Sequence of the second protein:
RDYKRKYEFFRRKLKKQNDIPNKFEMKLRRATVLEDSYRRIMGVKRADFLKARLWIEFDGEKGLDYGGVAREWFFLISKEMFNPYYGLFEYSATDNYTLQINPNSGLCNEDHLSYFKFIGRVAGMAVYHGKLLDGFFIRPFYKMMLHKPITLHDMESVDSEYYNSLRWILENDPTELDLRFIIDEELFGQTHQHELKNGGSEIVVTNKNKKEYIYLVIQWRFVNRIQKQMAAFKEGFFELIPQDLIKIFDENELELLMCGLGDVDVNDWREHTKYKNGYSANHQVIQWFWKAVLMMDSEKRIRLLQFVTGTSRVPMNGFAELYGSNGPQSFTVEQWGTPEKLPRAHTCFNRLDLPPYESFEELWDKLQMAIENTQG

The following describes two proteins that form a bound complex.

Sequence of the first protein:
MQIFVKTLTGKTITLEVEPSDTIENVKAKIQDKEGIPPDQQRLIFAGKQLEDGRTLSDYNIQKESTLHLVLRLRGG

Interface contacts:
Residue R44 in the second protein contacts residue G75 in the first protein (closest heavy-atom distance 4.7 Å).
Residue Y90 in the second protein is in contact with residue I36 in the first protein (closest heavy-atom distance 3.9 Å).
Residue Q195 in the second protein contacts residue G47 in the first protein (closest heavy-atom distance 3.6 Å).
Residue N107 in the second protein contacts residue L8 in the first protein (closest heavy-atom distance 4.8 Å).
Residue N114 in the second protein contacts residue L73 in the first protein (closest heavy-atom distance 2.7 Å).
Residue Y96 in the second protein interacts with residue T9 in the first protein (closest heavy-atom distance 4.4 Å).
Residue Y43 in the second protein is in contact with residue G76 in the first protein (closest heavy-atom distance 4.0 Å).
Residue E40 in the second protein is in contact with residue R72 in the first protein (closest heavy-atom distance 4.3 Å).
Residue Y43 in the second protein interacts with residue G75 in the first protein (closest heavy-atom distance 3.9 Å).
Residue P89 in the second protein is in contact with residue L8 in the first protein (closest heavy-atom distance 3.3 Å).
Residue E40 in the second protein interacts with residue G75 in the first protein (closest heavy-atom distance 4.5 Å).
Residue D116 in the second protein interacts with residue G76 in the first protein (closest heavy-atom distance 4.0 Å).
Residue Y90 in the second protein interacts with residue V70 in the first protein (closest heavy-atom distance 3.8 Å).
Residue R44 in the second protein interacts with residue R74 in the first protein (closest heavy-atom distance 4.0 Å).
Residue F193 in the second protein is in contact with residue V70 in the first protein (closest heavy-atom distance 4.0 Å).
Residue N88 in the second protein is in contact with residue T9 in the first protein (closest heavy-atom distance 4.8 Å).
Residue Y120 in the second protein interacts with residue R74 in the first protein (closest heavy-atom distance 3.5 Å).
Residue E40 in the second protein interacts with residue L73 in the first protein (closest heavy-atom distance 3.9 Å).
Residue D116 in the second protein is in contact with residue R74 in the first protein (closest heavy-atom distance 4.5 Å).
Residue N114 in the second protein interacts with residue R42 in the first protein (closest heavy-atom distance 3.2 Å).
Residue H117 in the second protein interacts with residue L73 in the first protein (closest heavy-atom distance 4.8 Å).
Residue F193 in the second protein interacts with residue G47 in the first protein (closest heavy-atom distance 3.4 Å).
Residue G194 in the second protein interacts with residue A46 in the first protein (closest heavy-atom distance 4.3 Å).
Residue C113 in the second protein is in contact with residue L71 in the first protein (closest heavy-atom distance 4.7 Å).
Residue F193 in the second protein is in contact with residue H68 in the first protein (closest heavy-atom distance 3.3 Å).
Residue Y90 in the second protein contacts residue L8 in the first protein (closest heavy-atom distance 4.1 Å).
Residue Y120 in the second protein contacts residue L73 in the first protein (closest heavy-atom distance 3.8 Å).
Residue D116 in the second protein contacts residue L73 in the first protein (closest heavy-atom distance 3.9 Å).
Residue Y91 in the second protein contacts residue L73 in the first protein (closest heavy-atom distance 3.4 Å).
Residue G92 in the second protein contacts residue L8 in the first protein (closest heavy-atom distance 3.6 Å).
Residue D116 in the second protein contacts residue G75 in the first protein (closest heavy-atom distance 3.7 Å).
Residue N114 in the second protein contacts residue L71 in the first protein (closest heavy-atom distance 3.1 Å).
Residue Y90 in the second protein interacts with residue L71 in the first protein (closest heavy-atom distance 2.8 Å).
Residue L112 in the second protein contacts residue Q49 in the first protein (closest heavy-atom distance 4.8 Å).
Residue G194 in the second protein contacts residue H68 in the first protein (closest heavy-atom distance 3.1 Å).
Residue T37 in the second protein contacts residue R74 in the first protein (closest heavy-atom distance 4.0 Å).
Residue N114 in the second protein is in contact with residue R72 in the first protein (closest heavy-atom distance 3.6 Å).
Residue Y91 in the second protein interacts with residue L71 in the first protein (closest heavy-atom distance 3.5 Å).
Residue Y90 in the second protein contacts residue K11 in the first protein (closest heavy-atom distance 4.5 Å).
Residue F193 in the second protein interacts with residue A46 in the first protein (closest heavy-atom distance 3.9 Å).
Residue N114 in the second protein contacts residue V70 in the first protein (closest heavy-atom distance 4.1 Å).
Residue L93 in the second protein is in contact with residue L73 in the first protein (closest heavy-atom distance 3.9 Å).
Residue N88 in the second protein interacts with residue L71 in the first protein (closest heavy-atom distance 4.5 Å).
Residue Y91 in the second protein interacts with residue V70 in the first protein (closest heavy-atom distance 4.3 Å).
Residue E40 in the second protein contacts residue R74 in the first protein (closest heavy-atom distance 3.1 Å).
Residue Y91 in the second protein contacts residue R72 in the first protein (closest heavy-atom distance 3.9 Å).
Residue Y120 in the second protein is in contact with residue G75 in the first protein (closest heavy-atom distance 2.8 Å).
Residue Q195 in the second protein is in contact with residue A46 in the first protein (closest heavy-atom distance 3.0 Å).
Residue F193 in the second protein contacts residue L8 in the first protein (closest heavy-atom distance 4.0 Å).
Residue E115 in the second protein is in contact with residue R42 in the first protein (closest heavy-atom distance 2.8 Å).
Residue Y90 in the second protein is in contact with residue L69 in the first protein (closest heavy-atom distance 4.0 Å).
Residue P89 in the second protein contacts residue T9 in the first protein (closest heavy-atom distance 3.5 Å).
Residue F193 in the second protein contacts residue I44 in the first protein (closest heavy-atom distance 3.9 Å).
Residue C113 in the second protein contacts residue L8 in the first protein (closest heavy-atom distance 3.9 Å).
Residue Y90 in the second protein contacts residue T9 in the first protein (closest heavy-atom distance 3.5 Å).
Residue Y91 in the second protein interacts with residue L8 in the first protein (closest heavy-atom distance 4.5 Å).
Residue C113 in the second protein interacts with residue V70 in the first protein (closest heavy-atom distance 3.6 Å).
Residue L39 in the second protein is in contact with residue L73 in the first protein (closest heavy-atom distance 4.1 Å).
Residue Y90 in the second protein is in contact with residue T7 in the first protein (closest heavy-atom distance 3.2 Å).
Residue C113 in the second protein is in contact with residue R42 in the first protein (closest heavy-atom distance 3.2 Å).